Residue-level contacts at the interface:
Residue D13 in chain B interacts with residue K202 in chain A (closest heavy-atom distance 3.6 Å).
Residue F14 in chain B contacts residue Y242 in chain A (closest heavy-atom distance 3.8 Å).
Residue D13 in chain B contacts residue K201 in chain A (closest heavy-atom distance 2.9 Å).
Residue R29 in chain B is in contact with residue K201 in chain A (closest heavy-atom distance 4.8 Å).
Residue T32 in chain B interacts with residue W239 in chain A (closest heavy-atom distance 3.1 Å).
Residue F14 in chain B interacts with residue K201 in chain A (closest heavy-atom distance 3.5 Å).

Sequence of chain A:
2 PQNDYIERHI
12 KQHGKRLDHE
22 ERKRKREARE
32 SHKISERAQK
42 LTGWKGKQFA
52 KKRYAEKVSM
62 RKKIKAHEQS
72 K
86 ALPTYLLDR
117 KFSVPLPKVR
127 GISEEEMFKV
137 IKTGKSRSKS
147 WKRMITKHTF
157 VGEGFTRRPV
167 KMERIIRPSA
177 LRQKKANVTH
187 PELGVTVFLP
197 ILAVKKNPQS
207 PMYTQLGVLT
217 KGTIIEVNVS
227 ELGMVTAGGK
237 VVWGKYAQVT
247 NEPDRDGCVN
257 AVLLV

Sequence of chain B:
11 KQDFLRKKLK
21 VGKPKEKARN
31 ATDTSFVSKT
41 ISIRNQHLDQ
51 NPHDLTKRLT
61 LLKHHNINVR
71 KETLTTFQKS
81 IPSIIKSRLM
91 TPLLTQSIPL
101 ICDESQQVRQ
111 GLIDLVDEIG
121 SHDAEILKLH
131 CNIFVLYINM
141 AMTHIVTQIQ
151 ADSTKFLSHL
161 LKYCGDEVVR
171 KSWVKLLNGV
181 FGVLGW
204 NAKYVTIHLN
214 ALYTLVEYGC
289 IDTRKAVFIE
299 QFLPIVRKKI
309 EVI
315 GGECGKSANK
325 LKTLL

This data describes a binding interaction between two proteins.